Interface contacts:
Residue S77 in chain B interacts with residue M9 in chain A (closest heavy-atom distance 2.9 Å).
Residue W167 in chain B interacts with residue L1 in chain A (closest heavy-atom distance 3.5 Å).
Residue Q155 in chain B interacts with residue K5 in chain A (closest heavy-atom distance 3.4 Å).
Residue Y59 in chain B interacts with residue L1 in chain A (closest heavy-atom distance 4.0 Å).
Residue Y74 in chain B contacts residue M9 in chain A (closest heavy-atom distance 4.2 Å).
Residue K146 in chain B contacts residue T7 in chain A (closest heavy-atom distance 4.8 Å).
Residue R97 in chain B is in contact with residue F3 in chain A (closest heavy-atom distance 3.7 Å).
Residue E76 in chain B is in contact with residue I8 in chain A (closest heavy-atom distance 3.8 Å).
Residue Q155 in chain B is in contact with residue F3 in chain A (closest heavy-atom distance 3.6 Å).
Residue V152 in chain B interacts with residue T7 in chain A (closest heavy-atom distance 3.5 Å).
Residue I142 in chain B interacts with residue M9 in chain A (closest heavy-atom distance 4.7 Å).
Residue R62 in chain B interacts with residue L1 in chain A (closest heavy-atom distance 4.5 Å).
Residue Y159 in chain B contacts residue F3 in chain A (closest heavy-atom distance 3.5 Å).
Residue Y9 in chain B contacts residue P2 in chain A (closest heavy-atom distance 3.9 Å).
Residue N80 in chain B interacts with residue I8 in chain A (closest heavy-atom distance 3.1 Å).
Residue S77 in chain B interacts with residue T7 in chain A (closest heavy-atom distance 4.4 Å).
Residue W147 in chain B is in contact with residue I8 in chain A (closest heavy-atom distance 3.5 Å).
Residue W147 in chain B contacts residue T7 in chain A (closest heavy-atom distance 3.3 Å).
Residue Y159 in chain B contacts residue L1 in chain A (closest heavy-atom distance 2.5 Å).
Residue I95 in chain B interacts with residue M9 in chain A (closest heavy-atom distance 4.0 Å).
Residue V152 in chain B contacts residue F3 in chain A (closest heavy-atom distance 4.7 Å).
Residue Y9 in chain B interacts with residue F3 in chain A (closest heavy-atom distance 4.4 Å).
Residue T69 in chain B contacts residue T6 in chain A (closest heavy-atom distance 3.8 Å).
Residue N70 in chain B interacts with residue F3 in chain A (closest heavy-atom distance 4.7 Å).
Residue K146 in chain B interacts with residue I8 in chain A (closest heavy-atom distance 4.0 Å).
Residue S77 in chain B contacts residue I8 in chain A (closest heavy-atom distance 3.6 Å).
Residue Y171 in chain B contacts residue L1 in chain A (closest heavy-atom distance 2.7 Å).
Residue L81 in chain B is in contact with residue M9 in chain A (closest heavy-atom distance 3.9 Å).
Residue F67 in chain B contacts residue P2 in chain A (closest heavy-atom distance 3.7 Å).
Residue Y99 in chain B contacts residue F3 in chain A (closest heavy-atom distance 3.0 Å).
Residue T73 in chain B contacts residue T7 in chain A (closest heavy-atom distance 3.7 Å).
Residue I66 in chain B is in contact with residue D4 in chain A (closest heavy-atom distance 3.9 Å).
Residue A150 in chain B contacts residue T7 in chain A (closest heavy-atom distance 3.9 Å).
Residue M5 in chain B contacts residue L1 in chain A (closest heavy-atom distance 3.8 Å).
Residue I124 in chain B contacts residue M9 in chain A (closest heavy-atom distance 4.9 Å).
Residue N80 in chain B interacts with residue M9 in chain A (closest heavy-atom distance 3.0 Å).
Residue T73 in chain B interacts with residue T6 in chain A (closest heavy-atom distance 2.9 Å).
Residue T143 in chain B contacts residue M9 in chain A (closest heavy-atom distance 2.5 Å).
Residue K146 in chain B is in contact with residue M9 in chain A (closest heavy-atom distance 3.0 Å).
Residue Y7 in chain B is in contact with residue L1 in chain A (closest heavy-atom distance 2.9 Å).
Residue N70 in chain B is in contact with residue T6 in chain A (closest heavy-atom distance 3.4 Å).
Residue Y84 in chain B contacts residue M9 in chain A (closest heavy-atom distance 2.8 Å).
Residue I66 in chain B contacts residue F3 in chain A (closest heavy-atom distance 3.4 Å).
Residue T73 in chain B is in contact with residue I8 in chain A (closest heavy-atom distance 3.5 Å).
Residue L163 in chain B interacts with residue L1 in chain A (closest heavy-atom distance 4.5 Å).
Residue N63 in chain B interacts with residue L1 in chain A (closest heavy-atom distance 3.8 Å).
Residue R62 in chain B interacts with residue D4 in chain A (closest heavy-atom distance 3.2 Å).
Residue W147 in chain B is in contact with residue M9 in chain A (closest heavy-atom distance 3.4 Å).
Residue Y99 in chain B is in contact with residue P2 in chain A (closest heavy-atom distance 3.3 Å).
Residue L156 in chain B interacts with residue F3 in chain A (closest heavy-atom distance 3.9 Å).
Residue Y7 in chain B is in contact with residue P2 in chain A (closest heavy-atom distance 3.3 Å).
Residue N63 in chain B is in contact with residue P2 in chain A (closest heavy-atom distance 3.2 Å).
Residue Y123 in chain B interacts with residue M9 in chain A (closest heavy-atom distance 3.5 Å).
Residue S116 in chain B is in contact with residue M9 in chain A (closest heavy-atom distance 4.5 Å).
Residue F33 in chain B contacts residue L1 in chain A (closest heavy-atom distance 4.8 Å).
Residue I66 in chain B is in contact with residue P2 in chain A (closest heavy-atom distance 3.9 Å).
Residue Y159 in chain B contacts residue P2 in chain A (closest heavy-atom distance 3.7 Å).

This data describes a binding interaction between two proteins.

Sequence of chain B:
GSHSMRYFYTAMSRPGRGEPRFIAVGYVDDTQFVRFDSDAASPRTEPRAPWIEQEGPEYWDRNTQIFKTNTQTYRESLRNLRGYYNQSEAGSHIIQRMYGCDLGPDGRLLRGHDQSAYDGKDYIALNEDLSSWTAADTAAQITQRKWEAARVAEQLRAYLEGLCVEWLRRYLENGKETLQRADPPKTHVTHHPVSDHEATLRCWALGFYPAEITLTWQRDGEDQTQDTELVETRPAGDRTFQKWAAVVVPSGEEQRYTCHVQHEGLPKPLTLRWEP

Sequence of chain A:
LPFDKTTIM